Contacts between the two chains:
Residue L650 in chain B contacts residue L53 in chain A (closest heavy-atom distance 4.1 Å).
Residue L650 in chain B interacts with residue Q41 in chain A (closest heavy-atom distance 2.9 Å).
Residue K719 in chain B contacts residue E68 in chain A (closest heavy-atom distance 4.8 Å).
Residue L651 in chain B is in contact with residue P113 in chain A (closest heavy-atom distance 4.4 Å).
Residue G717 in chain B interacts with residue K57 in chain A (closest heavy-atom distance 4.5 Å).
Residue L638 in chain B contacts residue V108 in chain A (closest heavy-atom distance 3.7 Å).
Residue L638 in chain B contacts residue L43 in chain A (closest heavy-atom distance 3.8 Å).
Residue I633 in chain B interacts with residue N91 in chain A (closest heavy-atom distance 2.9 Å).
Residue V634 in chain B interacts with residue K51 in chain A (closest heavy-atom distance 4.7 Å).
Residue C645 in chain B is in contact with residue M73 in chain A (closest heavy-atom distance 4.5 Å).
Residue I633 in chain B interacts with residue T75 in chain A (closest heavy-atom distance 3.4 Å).
Residue L651 in chain B contacts residue Q41 in chain A (closest heavy-atom distance 4.1 Å).
Residue D707 in chain B is in contact with residue N38 in chain A (closest heavy-atom distance 4.1 Å).
Residue L644 in chain B is in contact with residue M73 in chain A (closest heavy-atom distance 4.0 Å).
Residue C645 in chain B contacts residue L53 in chain A (closest heavy-atom distance 3.7 Å).
Residue I633 in chain B interacts with residue K51 in chain A (closest heavy-atom distance 3.7 Å).
Residue L650 in chain B contacts residue M73 in chain A (closest heavy-atom distance 4.7 Å).
Residue Q646 in chain B is in contact with residue P113 in chain A (closest heavy-atom distance 4.9 Å).
Residue L638 in chain B interacts with residue I44 in chain A (closest heavy-atom distance 4.4 Å).
Residue L650 in chain B interacts with residue K71 in chain A (closest heavy-atom distance 4.1 Å).
Residue L638 in chain B interacts with residue L110 in chain A (closest heavy-atom distance 3.7 Å).
Residue E631 in chain B is in contact with residue N91 in chain A (closest heavy-atom distance 2.4 Å).
Residue M759 in chain B contacts residue Y95 in chain A (closest heavy-atom distance 4.3 Å).
Residue K719 in chain B contacts residue K57 in chain A (closest heavy-atom distance 3.6 Å).
Residue P632 in chain B contacts residue P89 in chain A (closest heavy-atom distance 5.0 Å).
Residue K709 in chain B contacts residue K37 in chain A (closest heavy-atom distance 4.7 Å).
Residue N635 in chain B contacts residue T75 in chain A (closest heavy-atom distance 5.0 Å).
Residue L638 in chain B is in contact with residue N45 in chain A (closest heavy-atom distance 3.7 Å).
Residue A641 in chain B interacts with residue K51 in chain A (closest heavy-atom distance 3.7 Å).
Residue N635 in chain B contacts residue N49 in chain A (closest heavy-atom distance 3.3 Å).
Residue L642 in chain B contacts residue P113 in chain A (closest heavy-atom distance 3.9 Å).
Residue R636 in chain B interacts with residue R47 in chain A (closest heavy-atom distance 4.9 Å).
Residue D707 in chain B interacts with residue K37 in chain A (closest heavy-atom distance 4.9 Å).
Residue I633 in chain B contacts residue K92 in chain A (closest heavy-atom distance 4.8 Å).
Residue A641 in chain B is in contact with residue L43 in chain A (closest heavy-atom distance 4.1 Å).
Residue K757 in chain B contacts residue N69 in chain A (closest heavy-atom distance 3.2 Å).
Residue L644 in chain B contacts residue N91 in chain A (closest heavy-atom distance 4.3 Å).
Residue A641 in chain B contacts residue M73 in chain A (closest heavy-atom distance 3.8 Å).
Residue K648 in chain B is in contact with residue D93 in chain A (closest heavy-atom distance 3.7 Å).
Residue L642 in chain B interacts with residue N112 in chain A (closest heavy-atom distance 4.6 Å).
Residue L651 in chain B contacts residue N112 in chain A (closest heavy-atom distance 3.3 Å).
Residue G637 in chain B contacts residue N45 in chain A (closest heavy-atom distance 5.0 Å).
Residue G637 in chain B contacts residue N49 in chain A (closest heavy-atom distance 4.2 Å).
Residue L642 in chain B is in contact with residue L43 in chain A (closest heavy-atom distance 3.7 Å).
Residue T716 in chain B contacts residue K98 in chain A (closest heavy-atom distance 4.2 Å).
Residue I633 in chain B is in contact with residue M73 in chain A (closest heavy-atom distance 4.2 Å).
Residue V634 in chain B interacts with residue N49 in chain A (closest heavy-atom distance 4.1 Å).
Residue L651 in chain B interacts with residue L53 in chain A (closest heavy-atom distance 3.7 Å).
Residue L638 in chain B is in contact with residue K51 in chain A (closest heavy-atom distance 3.8 Å).
Residue P632 in chain B contacts residue N91 in chain A (closest heavy-atom distance 3.2 Å).
Residue K758 in chain B is in contact with residue Y95 in chain A (closest heavy-atom distance 4.0 Å).
Residue C645 in chain B interacts with residue L43 in chain A (closest heavy-atom distance 4.8 Å).
Residue G637 in chain B interacts with residue K51 in chain A (closest heavy-atom distance 3.2 Å).
Residue I633 in chain B is in contact with residue W74 in chain A (closest heavy-atom distance 3.7 Å).
Residue I633 in chain B is in contact with residue N49 in chain A (closest heavy-atom distance 4.7 Å).
Residue R636 in chain B contacts residue N49 in chain A (closest heavy-atom distance 3.0 Å).
Residue K757 in chain B is in contact with residue Y95 in chain A (closest heavy-atom distance 2.5 Å).
Residue L642 in chain B interacts with residue L110 in chain A (closest heavy-atom distance 3.7 Å).

Sequence of chain B:
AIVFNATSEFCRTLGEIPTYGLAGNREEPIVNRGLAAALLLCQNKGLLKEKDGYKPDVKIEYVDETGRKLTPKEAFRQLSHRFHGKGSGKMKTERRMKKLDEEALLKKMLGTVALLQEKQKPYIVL

This data describes a binding interaction between two proteins.

Sequence of chain A:
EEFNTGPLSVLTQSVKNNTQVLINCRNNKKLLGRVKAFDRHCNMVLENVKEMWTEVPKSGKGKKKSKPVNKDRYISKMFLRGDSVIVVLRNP